Sequence of chain B:
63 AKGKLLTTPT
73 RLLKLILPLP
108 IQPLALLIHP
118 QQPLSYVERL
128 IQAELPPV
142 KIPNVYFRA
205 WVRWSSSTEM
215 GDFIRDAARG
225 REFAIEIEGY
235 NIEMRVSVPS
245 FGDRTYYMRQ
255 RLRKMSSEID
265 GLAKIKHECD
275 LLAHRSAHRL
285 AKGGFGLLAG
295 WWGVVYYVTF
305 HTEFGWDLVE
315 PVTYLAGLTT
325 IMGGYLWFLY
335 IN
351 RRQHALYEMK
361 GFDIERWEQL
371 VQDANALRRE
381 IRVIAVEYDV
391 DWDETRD

Interface contacts:
Residue L292 in chain A interacts with residue M326 in chain B (closest heavy-atom distance 3.3 Å).
Residue W208 in chain A interacts with residue L114 in chain B (closest heavy-atom distance 4.3 Å).
Residue H282 in chain A is in contact with residue N336 in chain B (closest heavy-atom distance 4.4 Å).
Residue D220 in chain A contacts residue L114 in chain B (closest heavy-atom distance 3.1 Å).
Residue D220 in chain A contacts residue K76 in chain B (closest heavy-atom distance 4.5 Å).
Residue W208 in chain A is in contact with residue P110 in chain B (closest heavy-atom distance 4.9 Å).
Residue R207 in chain A is in contact with residue Q109 in chain B (closest heavy-atom distance 4.5 Å).
Residue D216 in chain A is in contact with residue L114 in chain B (closest heavy-atom distance 3.2 Å).
Residue K286 in chain A contacts residue L333 in chain B (closest heavy-atom distance 4.4 Å).
Residue E387 in chain A contacts residue T72 in chain B (closest heavy-atom distance 3.5 Å).
Residue T212 in chain A interacts with residue A112 in chain B (closest heavy-atom distance 4.9 Å).
Residue W296 in chain A contacts residue T323 in chain B (closest heavy-atom distance 3.4 Å).
Residue V206 in chain A interacts with residue A112 in chain B (closest heavy-atom distance 3.4 Å).
Residue F289 in chain A contacts residue L330 in chain B (closest heavy-atom distance 4.4 Å).
Residue W295 in chain A contacts residue L322 in chain B (closest heavy-atom distance 4.1 Å).
Residue A285 in chain A contacts residue L333 in chain B (closest heavy-atom distance 3.6 Å).
Residue W208 in chain A interacts with residue L113 in chain B (closest heavy-atom distance 4.7 Å).
Residue W208 in chain A contacts residue A112 in chain B (closest heavy-atom distance 3.7 Å).
Residue L284 in chain A is in contact with residue Y329 in chain B (closest heavy-atom distance 4.7 Å).
Residue F289 in chain A contacts residue Y329 in chain B (closest heavy-atom distance 3.4 Å).
Residue W310 in chain A interacts with residue P315 in chain B (closest heavy-atom distance 3.6 Å).
Residue T317 in chain A contacts residue Y318 in chain B (closest heavy-atom distance 2.5 Å).
Residue L292 in chain A is in contact with residue I325 in chain B (closest heavy-atom distance 4.4 Å).
Residue E387 in chain A contacts residue P71 in chain B (closest heavy-atom distance 3.5 Å).
Residue R149 in chain A interacts with residue Q109 in chain B (closest heavy-atom distance 4.2 Å).
Residue F217 in chain A is in contact with residue L114 in chain B (closest heavy-atom distance 4.3 Å).
Residue S209 in chain A is in contact with residue A112 in chain B (closest heavy-atom distance 3.7 Å).
Residue H282 in chain A is in contact with residue L333 in chain B (closest heavy-atom distance 3.9 Å).
Residue F289 in chain A contacts residue M326 in chain B (closest heavy-atom distance 3.6 Å).
Residue W310 in chain A is in contact with residue E314 in chain B (closest heavy-atom distance 3.0 Å).
Residue V386 in chain A interacts with residue R255 in chain B (closest heavy-atom distance 3.5 Å).
Residue S209 in chain A is in contact with residue L127 in chain B (closest heavy-atom distance 4.7 Å).
Residue L292 in chain A interacts with residue L322 in chain B (closest heavy-atom distance 4.2 Å).
Residue W205 in chain A interacts with residue P110 in chain B (closest heavy-atom distance 4.3 Å).
Residue D216 in chain A contacts residue L74 in chain B (closest heavy-atom distance 4.7 Å).
Residue D220 in chain A interacts with residue T70 in chain B (closest heavy-atom distance 3.8 Å).
Residue R207 in chain A is in contact with residue L111 in chain B (closest heavy-atom distance 3.3 Å).
Residue W295 in chain A is in contact with residue Y318 in chain B (closest heavy-atom distance 4.0 Å).
Residue S211 in chain A interacts with residue L127 in chain B (closest heavy-atom distance 3.0 Å).
Residue W310 in chain A interacts with residue Y318 in chain B (closest heavy-atom distance 4.2 Å).
Residue W296 in chain A is in contact with residue L322 in chain B (closest heavy-atom distance 4.6 Å).
Residue T303 in chain A contacts residue P315 in chain B (closest heavy-atom distance 4.2 Å).
Residue K286 in chain A contacts residue Y329 in chain B (closest heavy-atom distance 4.7 Å).
Residue V206 in chain A contacts residue P110 in chain B (closest heavy-atom distance 4.2 Å).
Residue E314 in chain A contacts residue E314 in chain B (closest heavy-atom distance 2.7 Å).
Residue W296 in chain A interacts with residue L319 in chain B (closest heavy-atom distance 3.4 Å).
Residue V206 in chain A interacts with residue L111 in chain B (closest heavy-atom distance 4.7 Å).
Residue F289 in chain A is in contact with residue L333 in chain B (closest heavy-atom distance 5.0 Å).
Residue V299 in chain A interacts with residue Y318 in chain B (closest heavy-atom distance 4.9 Å).
Residue H278 in chain A interacts with residue N336 in chain B (closest heavy-atom distance 3.6 Å).
Residue R219 in chain A contacts residue T72 in chain B (closest heavy-atom distance 4.3 Å).
Residue V386 in chain A is in contact with residue P71 in chain B (closest heavy-atom distance 3.9 Å).
Residue S209 in chain A contacts residue L113 in chain B (closest heavy-atom distance 3.2 Å).
Residue S211 in chain A interacts with residue Y123 in chain B (closest heavy-atom distance 4.3 Å).
Residue R207 in chain A is in contact with residue P110 in chain B (closest heavy-atom distance 2.9 Å).
Residue G288 in chain A contacts residue Y329 in chain B (closest heavy-atom distance 4.0 Å).
Residue R207 in chain A is in contact with residue A112 in chain B (closest heavy-atom distance 3.2 Å).
Residue A285 in chain A interacts with residue Y329 in chain B (closest heavy-atom distance 2.8 Å).
Residue T212 in chain A contacts residue L114 in chain B (closest heavy-atom distance 4.6 Å).
Residue W208 in chain A interacts with residue K76 in chain B (closest heavy-atom distance 3.9 Å).

This data describes a binding interaction between two proteins.

Sequence of chain A:
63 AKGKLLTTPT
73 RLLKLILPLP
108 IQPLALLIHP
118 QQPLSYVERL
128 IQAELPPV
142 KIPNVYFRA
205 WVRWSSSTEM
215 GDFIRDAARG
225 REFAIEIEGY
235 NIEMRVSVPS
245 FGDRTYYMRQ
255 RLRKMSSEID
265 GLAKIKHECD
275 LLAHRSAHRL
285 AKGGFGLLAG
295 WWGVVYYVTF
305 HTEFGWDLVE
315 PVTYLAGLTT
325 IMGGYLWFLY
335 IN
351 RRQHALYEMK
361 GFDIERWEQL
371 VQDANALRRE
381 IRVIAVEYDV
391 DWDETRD